This data describes a binding interaction between two proteins.

Sequence of the first protein:
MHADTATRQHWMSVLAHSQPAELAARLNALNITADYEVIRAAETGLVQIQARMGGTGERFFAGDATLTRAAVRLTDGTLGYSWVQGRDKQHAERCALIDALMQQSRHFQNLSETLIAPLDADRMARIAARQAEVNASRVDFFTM

Contacts between the two chains:
Residue L275 in the second protein interacts with residue A51 in the first protein (closest heavy-atom distance 3.4 Å).
Residue E168 in the second protein contacts residue G57 in the first protein (closest heavy-atom distance 3.5 Å).
Residue G114 in the second protein interacts with residue R138 in the first protein (closest heavy-atom distance 2.6 Å).
Residue L118 in the second protein contacts residue S137 in the first protein (closest heavy-atom distance 3.1 Å).
Residue L94 in the second protein interacts with residue Q50 in the first protein (closest heavy-atom distance 2.8 Å).
Residue Y273 in the second protein interacts with residue G54 in the first protein (closest heavy-atom distance 3.3 Å).
Residue G53 in the second protein contacts residue D64 in the first protein (closest heavy-atom distance 3.0 Å).
Residue I54 in the second protein interacts with residue D64 in the first protein (closest heavy-atom distance 3.3 Å).
Residue P93 in the second protein contacts residue Q50 in the first protein (closest heavy-atom distance 3.3 Å).
Residue S91 in the second protein contacts residue Q50 in the first protein (closest heavy-atom distance 2.9 Å).
Residue D231 in the second protein interacts with residue H17 in the first protein (closest heavy-atom distance 3.4 Å).
Residue S147 in the second protein contacts residue Q131 in the first protein (closest heavy-atom distance 2.9 Å).
Residue S190 in the second protein contacts residue M53 in the first protein (closest heavy-atom distance 3.4 Å).
Residue L248 in the second protein contacts residue Q85 in the first protein (closest heavy-atom distance 3.2 Å).
Residue G172 in the second protein interacts with residue R59 in the first protein (closest heavy-atom distance 3.3 Å).
Residue S91 in the second protein contacts residue Q48 in the first protein (closest heavy-atom distance 2.7 Å).
Residue P175 in the second protein interacts with residue R59 in the first protein (closest heavy-atom distance 3.4 Å).
Residue D177 in the second protein contacts residue Q48 in the first protein (closest heavy-atom distance 2.9 Å).
Residue A242 in the second protein interacts with residue Q9 in the first protein (closest heavy-atom distance 2.9 Å).
Residue V245 in the second protein is in contact with residue W83 in the first protein (closest heavy-atom distance 3.4 Å).
Residue Q116 in the second protein contacts residue V139 in the first protein (closest heavy-atom distance 2.9 Å).
Residue E254 in the second protein contacts residue G54 in the first protein (closest heavy-atom distance 3.3 Å).
Residue D146 in the second protein is in contact with residue N135 in the first protein (closest heavy-atom distance 2.7 Å).
Residue L117 in the second protein contacts residue V134 in the first protein (closest heavy-atom distance 3.4 Å).
Residue G119 in the second protein interacts with residue S137 in the first protein (closest heavy-atom distance 2.8 Å).
Residue E148 in the second protein contacts residue N135 in the first protein (closest heavy-atom distance 2.8 Å).
Residue E168 in the second protein interacts with residue M53 in the first protein (closest heavy-atom distance 3.4 Å).
Residue S147 in the second protein contacts residue A128 in the first protein (closest heavy-atom distance 3.3 Å).
Residue G172 in the second protein interacts with residue E58 in the first protein (closest heavy-atom distance 3.5 Å).
Residue A145 in the second protein contacts residue A132 in the first protein (closest heavy-atom distance 2.9 Å).
Residue D176 in the second protein interacts with residue F61 in the first protein (closest heavy-atom distance 3.4 Å).
Residue K87 in the second protein contacts residue Q48 in the first protein (closest heavy-atom distance 3.0 Å).
Residue D56 in the second protein is in contact with residue T66 in the first protein (closest heavy-atom distance 2.7 Å).
Residue T144 in the second protein contacts residue A132 in the first protein (closest heavy-atom distance 3.4 Å).
Residue F277 in the second protein is in contact with residue A62 in the first protein (closest heavy-atom distance 3.2 Å).
Residue A55 in the second protein contacts residue D64 in the first protein (closest heavy-atom distance 2.8 Å).
Residue N244 in the second protein is in contact with residue A16 in the first protein (closest heavy-atom distance 3.4 Å).
Residue R82 in the second protein contacts residue D64 in the first protein (closest heavy-atom distance 2.9 Å).
Residue N244 in the second protein contacts residue H17 in the first protein (closest heavy-atom distance 3.2 Å).
Residue S171 in the second protein interacts with residue E58 in the first protein (closest heavy-atom distance 2.4 Å).
Residue V245 in the second protein interacts with residue Q85 in the first protein (closest heavy-atom distance 3.0 Å).
Residue D170 in the second protein contacts residue R52 in the first protein (closest heavy-atom distance 2.8 Å).
Residue Y273 in the second protein is in contact with residue R52 in the first protein (closest heavy-atom distance 3.2 Å).
Residue K110 in the second protein is in contact with residue F141 in the first protein (closest heavy-atom distance 3.4 Å).
Residue Q194 in the second protein is in contact with residue F61 in the first protein (closest heavy-atom distance 3.4 Å).
Residue E102 in the second protein is in contact with residue R130 in the first protein (closest heavy-atom distance 2.8 Å).
Residue A86 in the second protein interacts with residue G45 in the first protein (closest heavy-atom distance 3.4 Å).
Residue Q116 in the second protein interacts with residue R138 in the first protein (closest heavy-atom distance 3.4 Å).
Residue A86 in the second protein interacts with residue L46 in the first protein (closest heavy-atom distance 2.8 Å).
Residue E247 in the second protein is in contact with residue R123 in the first protein (closest heavy-atom distance 3.2 Å).
Residue E58 in the second protein is in contact with residue R87 in the first protein (closest heavy-atom distance 2.6 Å).
Residue A89 in the second protein interacts with residue V47 in the first protein (closest heavy-atom distance 3.3 Å).
Residue L88 in the second protein contacts residue L46 in the first protein (closest heavy-atom distance 2.7 Å).
Residue P236 in the second protein interacts with residue W83 in the first protein (closest heavy-atom distance 3.4 Å).
Residue N244 in the second protein contacts residue S13 in the first protein (closest heavy-atom distance 3.3 Å).
Residue A173 in the second protein contacts residue R59 in the first protein (closest heavy-atom distance 3.3 Å).
Residue D170 in the second protein is in contact with residue E58 in the first protein (closest heavy-atom distance 2.8 Å).
Residue E247 in the second protein is in contact with residue Q85 in the first protein (closest heavy-atom distance 2.8 Å).
Residue A89 in the second protein contacts residue Q48 in the first protein (closest heavy-atom distance 2.9 Å).
Residue E168 in the second protein interacts with residue T56 in the first protein (closest heavy-atom distance 2.7 Å).

Sequence of the second protein:
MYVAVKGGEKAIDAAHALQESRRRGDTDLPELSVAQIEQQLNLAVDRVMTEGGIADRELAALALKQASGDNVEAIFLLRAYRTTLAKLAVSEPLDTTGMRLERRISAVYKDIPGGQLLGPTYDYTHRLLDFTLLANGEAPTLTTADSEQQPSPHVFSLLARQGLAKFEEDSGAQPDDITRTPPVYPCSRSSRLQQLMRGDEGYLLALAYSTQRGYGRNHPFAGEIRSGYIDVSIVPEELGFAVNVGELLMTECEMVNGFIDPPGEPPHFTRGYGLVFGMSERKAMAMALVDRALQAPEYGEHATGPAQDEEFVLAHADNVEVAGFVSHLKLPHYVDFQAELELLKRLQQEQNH